Sequence of protein 1:
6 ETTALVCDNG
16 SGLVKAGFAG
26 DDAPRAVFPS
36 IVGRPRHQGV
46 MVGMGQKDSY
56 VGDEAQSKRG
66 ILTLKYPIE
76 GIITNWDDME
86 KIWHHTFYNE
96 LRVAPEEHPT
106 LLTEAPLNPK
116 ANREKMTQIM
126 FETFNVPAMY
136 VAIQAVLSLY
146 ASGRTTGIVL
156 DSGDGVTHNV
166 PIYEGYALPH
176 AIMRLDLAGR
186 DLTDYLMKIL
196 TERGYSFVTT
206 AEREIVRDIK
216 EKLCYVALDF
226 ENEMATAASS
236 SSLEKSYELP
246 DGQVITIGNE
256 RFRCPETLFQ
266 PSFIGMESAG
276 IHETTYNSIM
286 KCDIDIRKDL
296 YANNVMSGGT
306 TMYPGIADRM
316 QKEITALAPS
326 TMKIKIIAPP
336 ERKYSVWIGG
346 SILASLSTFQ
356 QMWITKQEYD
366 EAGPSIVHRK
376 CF

Residue-level contacts at the interface:
Residue Q248 in protein 1 contacts residue A3 in protein 2 (closest heavy-atom distance 3.2 Å).
Residue S201 in protein 1 is in contact with residue A3 in protein 2 (closest heavy-atom distance 3.6 Å).
Residue Y200 in protein 1 contacts residue A3 in protein 2 (closest heavy-atom distance 4.2 Å).
Residue Y200 in protein 1 is in contact with residue W1 in protein 2 (closest heavy-atom distance 4.8 Å).
Residue F202 in protein 1 contacts residue A3 in protein 2 (closest heavy-atom distance 4.3 Å).
Residue G199 in protein 1 is in contact with residue W1 in protein 2 (closest heavy-atom distance 3.4 Å).
Residue G199 in protein 1 is in contact with residue A3 in protein 2 (closest heavy-atom distance 4.9 Å).
Residue T196 in protein 1 contacts residue W1 in protein 2 (closest heavy-atom distance 4.5 Å).
Residue S201 in protein 1 contacts residue W1 in protein 2 (closest heavy-atom distance 4.0 Å).
Residue L244 in protein 1 contacts residue A3 in protein 2 (closest heavy-atom distance 4.3 Å).
Residue I250 in protein 1 interacts with residue A3 in protein 2 (closest heavy-atom distance 4.8 Å).

Sequence of protein 2:
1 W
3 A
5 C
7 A

The following describes two proteins that form a bound complex.